Residue-level contacts at the interface:
Residue K334 in protein 2 interacts with residue S125 in protein 1 (closest heavy-atom distance 3.7 Å).
Residue Q385 in protein 2 is in contact with residue E108 in protein 1 (closest heavy-atom distance 3.8 Å).
Residue L367 in protein 2 is in contact with residue Y104 in protein 1 (closest heavy-atom distance 3.2 Å).
Residue R349 in protein 2 is in contact with residue Y117 in protein 1 (closest heavy-atom distance 3.7 Å).
Residue D390 in protein 2 contacts residue R116 in protein 1 (closest heavy-atom distance 3.8 Å).
Residue P369 in protein 2 contacts residue Y104 in protein 1 (closest heavy-atom distance 3.9 Å).
Residue N239 in protein 2 contacts residue S105 in protein 1 (closest heavy-atom distance 3.8 Å).
Residue V337 in protein 2 interacts with residue W147 in protein 1 (closest heavy-atom distance 3.1 Å).
Residue Y338 in protein 2 interacts with residue Q154 in protein 1 (closest heavy-atom distance 3.9 Å).
Residue M345 in protein 2 contacts residue E158 in protein 1 (closest heavy-atom distance 3.8 Å).
Residue E317 in protein 2 interacts with residue A129 in protein 1 (closest heavy-atom distance 3.2 Å).
Residue N321 in protein 2 interacts with residue K130 in protein 1 (closest heavy-atom distance 3.8 Å).
Residue R313 in protein 2 contacts residue D127 in protein 1 (closest heavy-atom distance 2.1 Å).
Residue M345 in protein 2 interacts with residue C161 in protein 1 (closest heavy-atom distance 4.2 Å).
Residue K334 in protein 2 contacts residue K122 in protein 1 (closest heavy-atom distance 4.0 Å).
Residue P336 in protein 2 is in contact with residue D127 in protein 1 (closest heavy-atom distance 3.7 Å).
Residue R313 in protein 2 interacts with residue L128 in protein 1 (closest heavy-atom distance 3.5 Å).
Residue N190 in protein 2 interacts with residue D83 in protein 1 (closest heavy-atom distance 3.7 Å).
Residue I371 in protein 2 contacts residue L115 in protein 1 (closest heavy-atom distance 4.1 Å).
Residue R368 in protein 2 is in contact with residue F107 in protein 1 (closest heavy-atom distance 3.7 Å).
Residue W238 in protein 2 is in contact with residue I100 in protein 1 (closest heavy-atom distance 3.5 Å).
Residue Q232 in protein 2 contacts residue R88 in protein 1 (closest heavy-atom distance 4.1 Å).
Residue N309 in protein 2 is in contact with residue V126 in protein 1 (closest heavy-atom distance 4.2 Å).
Residue S375 in protein 2 interacts with residue E108 in protein 1 (closest heavy-atom distance 2.5 Å).
Residue Q388 in protein 2 is in contact with residue R112 in protein 1 (closest heavy-atom distance 4.2 Å).
Residue P336 in protein 2 contacts residue S125 in protein 1 (closest heavy-atom distance 3.6 Å).
Residue W238 in protein 2 contacts residue A91 in protein 1 (closest heavy-atom distance 4.2 Å).
Residue D392 in protein 2 contacts residue R123 in protein 1 (closest heavy-atom distance 3.5 Å).
Residue N190 in protein 2 contacts residue G87 in protein 1 (closest heavy-atom distance 3.9 Å).
Residue D390 in protein 2 interacts with residue N119 in protein 1 (closest heavy-atom distance 2.6 Å).
Residue L320 in protein 2 interacts with residue Q131 in protein 1 (closest heavy-atom distance 3.8 Å).
Residue N239 in protein 2 contacts residue S101 in protein 1 (closest heavy-atom distance 3.7 Å).
Residue Y393 in protein 2 interacts with residue N119 in protein 1 (closest heavy-atom distance 3.6 Å).
Residue Q385 in protein 2 interacts with residue R112 in protein 1 (closest heavy-atom distance 4.1 Å).
Residue S342 in protein 2 interacts with residue Q154 in protein 1 (closest heavy-atom distance 3.8 Å).
Residue V337 in protein 2 contacts residue D127 in protein 1 (closest heavy-atom distance 3.4 Å).
Residue L316 in protein 2 is in contact with residue A129 in protein 1 (closest heavy-atom distance 4.1 Å).
Residue Y338 in protein 2 is in contact with residue V126 in protein 1 (closest heavy-atom distance 2.8 Å).
Residue P333 in protein 2 is in contact with residue R123 in protein 1 (closest heavy-atom distance 3.9 Å).
Residue S342 in protein 2 is in contact with residue E158 in protein 1 (closest heavy-atom distance 3.6 Å).
Residue N191 in protein 2 is in contact with residue G87 in protein 1 (closest heavy-atom distance 3.5 Å).
Residue L194 in protein 2 interacts with residue A91 in protein 1 (closest heavy-atom distance 3.7 Å).
Residue Y303 in protein 2 interacts with residue R123 in protein 1 (closest heavy-atom distance 3.9 Å).
Residue N190 in protein 2 is in contact with residue T86 in protein 1 (closest heavy-atom distance 3.6 Å).
Residue V337 in protein 2 contacts residue K130 in protein 1 (closest heavy-atom distance 3.4 Å).
Residue W238 in protein 2 interacts with residue Y104 in protein 1 (closest heavy-atom distance 3.7 Å).
Residue Y338 in protein 2 contacts residue L157 in protein 1 (closest heavy-atom distance 3.9 Å).
Residue Y324 in protein 2 is in contact with residue M144 in protein 1 (closest heavy-atom distance 3.9 Å).
Residue K384 in protein 2 is in contact with residue R112 in protein 1 (closest heavy-atom distance 3.9 Å).
Residue A344 in protein 2 is in contact with residue E158 in protein 1 (closest heavy-atom distance 4.1 Å).
Residue N321 in protein 2 is in contact with residue V132 in protein 1 (closest heavy-atom distance 3.5 Å).
Residue Y365 in protein 2 is in contact with residue Y103 in protein 1 (closest heavy-atom distance 3.7 Å).
Residue I306 in protein 2 interacts with residue L124 in protein 1 (closest heavy-atom distance 3.5 Å).
Residue Y394 in protein 2 is in contact with residue L115 in protein 1 (closest heavy-atom distance 3.5 Å).
Residue Y338 in protein 2 contacts residue D127 in protein 1 (closest heavy-atom distance 3.6 Å).
Residue F302 in protein 2 contacts residue R123 in protein 1 (closest heavy-atom distance 3.7 Å).
Residue L335 in protein 2 is in contact with residue K122 in protein 1 (closest heavy-atom distance 4.1 Å).
Residue P333 in protein 2 contacts residue K122 in protein 1 (closest heavy-atom distance 3.9 Å).
Residue L367 in protein 2 interacts with residue Y103 in protein 1 (closest heavy-atom distance 4.1 Å).
Residue N321 in protein 2 is in contact with residue Q131 in protein 1 (closest heavy-atom distance 4.2 Å).

Sequence of protein 1:
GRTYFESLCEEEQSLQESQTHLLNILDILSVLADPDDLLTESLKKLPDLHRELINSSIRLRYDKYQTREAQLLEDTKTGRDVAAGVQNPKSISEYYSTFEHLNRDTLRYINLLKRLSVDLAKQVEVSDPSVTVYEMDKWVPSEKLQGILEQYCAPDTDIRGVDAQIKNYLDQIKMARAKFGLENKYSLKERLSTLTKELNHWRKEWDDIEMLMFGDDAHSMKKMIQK

Sequence of protein 2:
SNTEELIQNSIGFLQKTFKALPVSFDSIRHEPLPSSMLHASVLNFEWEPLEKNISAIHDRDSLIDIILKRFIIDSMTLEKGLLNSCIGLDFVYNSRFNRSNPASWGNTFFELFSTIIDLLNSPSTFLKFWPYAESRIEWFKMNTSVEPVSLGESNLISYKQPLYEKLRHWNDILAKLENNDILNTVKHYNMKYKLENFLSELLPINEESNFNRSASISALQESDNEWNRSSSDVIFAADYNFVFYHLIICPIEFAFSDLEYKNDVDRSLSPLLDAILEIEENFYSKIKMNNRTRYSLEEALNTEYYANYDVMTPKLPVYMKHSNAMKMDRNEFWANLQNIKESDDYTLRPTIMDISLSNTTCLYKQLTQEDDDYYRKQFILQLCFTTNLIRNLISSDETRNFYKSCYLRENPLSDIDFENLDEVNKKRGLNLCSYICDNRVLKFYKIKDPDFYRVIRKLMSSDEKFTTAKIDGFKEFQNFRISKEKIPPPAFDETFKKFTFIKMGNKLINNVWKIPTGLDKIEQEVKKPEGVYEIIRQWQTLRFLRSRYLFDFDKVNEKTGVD

This data describes a binding interaction between two proteins.